Interface contacts:
Residue R118 in the first protein contacts residue R5 in the second protein (closest heavy-atom distance 3.9 Å).
Residue E120 in the first protein interacts with residue F4 in the second protein (closest heavy-atom distance 3.4 Å).
Residue L37 in the first protein contacts residue Y11 in the second protein (closest heavy-atom distance 3.7 Å).
Residue F88 in the first protein interacts with residue F8 in the second protein (closest heavy-atom distance 3.7 Å).
Residue R118 in the first protein interacts with residue E1 in the second protein (closest heavy-atom distance 2.8 Å).
Residue R14 in the first protein contacts residue Y11 in the second protein (closest heavy-atom distance 3.7 Å).
Residue F96 in the first protein is in contact with residue F8 in the second protein (closest heavy-atom distance 3.3 Å).
Residue R65 in the first protein contacts residue L12 in the second protein (closest heavy-atom distance 4.3 Å).
Residue F64 in the first protein contacts residue Y11 in the second protein (closest heavy-atom distance 4.3 Å).
Residue Y91 in the first protein is in contact with residue F4 in the second protein (closest heavy-atom distance 3.9 Å).
Residue L62 in the first protein interacts with residue F8 in the second protein (closest heavy-atom distance 4.3 Å).
Residue E120 in the first protein is in contact with residue R5 in the second protein (closest heavy-atom distance 3.2 Å).
Residue F96 in the first protein contacts residue F4 in the second protein (closest heavy-atom distance 3.8 Å).
Residue L37 in the first protein contacts residue N14 in the second protein (closest heavy-atom distance 4.4 Å).
Residue F88 in the first protein is in contact with residue F4 in the second protein (closest heavy-atom distance 4.0 Å).
Residue R118 in the first protein contacts residue F4 in the second protein (closest heavy-atom distance 3.2 Å).
Residue F39 in the first protein interacts with residue V16 in the second protein (closest heavy-atom distance 3.6 Å).
Residue N15 in the first protein contacts residue V16 in the second protein (closest heavy-atom distance 3.5 Å).
Residue F89 in the first protein contacts residue F4 in the second protein (closest heavy-atom distance 3.8 Å).
Residue V94 in the first protein interacts with residue F8 in the second protein (closest heavy-atom distance 4.5 Å).
Residue V94 in the first protein interacts with residue F4 in the second protein (closest heavy-atom distance 3.6 Å).
Residue F64 in the first protein is in contact with residue L12 in the second protein (closest heavy-atom distance 4.0 Å).
Residue F88 in the first protein is in contact with residue T7 in the second protein (closest heavy-atom distance 4.1 Å).
Residue L36 in the first protein is in contact with residue Y11 in the second protein (closest heavy-atom distance 3.4 Å).
Residue H144 in the first protein contacts residue R5 in the second protein (closest heavy-atom distance 3.5 Å).
Residue Y91 in the first protein is in contact with residue E1 in the second protein (closest heavy-atom distance 4.5 Å).
Residue K121 in the first protein interacts with residue R5 in the second protein (closest heavy-atom distance 4.9 Å).
Residue F89 in the first protein is in contact with residue S3 in the second protein (closest heavy-atom distance 4.0 Å).
Residue V146 in the first protein interacts with residue R5 in the second protein (closest heavy-atom distance 5.0 Å).
Residue F64 in the first protein interacts with residue F8 in the second protein (closest heavy-atom distance 3.5 Å).
Residue F89 in the first protein interacts with residue T7 in the second protein (closest heavy-atom distance 3.1 Å).
Residue L37 in the first protein contacts residue L12 in the second protein (closest heavy-atom distance 4.0 Å).

Sequence of the second protein:
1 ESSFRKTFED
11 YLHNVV

These two protein chains interact to form a complex.

Sequence of the first protein:
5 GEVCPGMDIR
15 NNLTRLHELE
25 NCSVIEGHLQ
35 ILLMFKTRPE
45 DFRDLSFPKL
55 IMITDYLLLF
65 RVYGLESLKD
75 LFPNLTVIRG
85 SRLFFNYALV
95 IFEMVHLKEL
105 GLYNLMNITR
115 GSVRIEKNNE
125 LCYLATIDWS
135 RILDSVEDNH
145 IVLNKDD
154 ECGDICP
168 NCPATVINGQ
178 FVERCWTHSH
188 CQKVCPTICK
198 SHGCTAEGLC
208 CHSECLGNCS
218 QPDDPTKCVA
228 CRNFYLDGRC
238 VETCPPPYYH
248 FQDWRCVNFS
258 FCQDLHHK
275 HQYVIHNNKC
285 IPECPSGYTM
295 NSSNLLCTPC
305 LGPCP